Contacts between the two chains:
Residue E106 in the second protein contacts residue F81 in the first protein (closest heavy-atom distance 3.8 Å).
Residue A103 in the second protein interacts with residue Y74 in the first protein (closest heavy-atom distance 3.8 Å).
Residue L115 in the second protein interacts with residue R67 in the first protein (closest heavy-atom distance 4.0 Å).
Residue Y123 in the second protein is in contact with residue A58 in the first protein (closest heavy-atom distance 3.9 Å).
Residue Y144 in the second protein is in contact with residue P14 in the first protein (closest heavy-atom distance 3.6 Å).
Residue E114 in the second protein contacts residue I68 in the first protein (closest heavy-atom distance 3.3 Å).
Residue F131 in the second protein contacts residue F18 in the first protein (closest heavy-atom distance 3.7 Å).
Residue V99 in the second protein is in contact with residue D79 in the first protein (closest heavy-atom distance 3.2 Å).
Residue M127 in the second protein is in contact with residue A54 in the first protein (closest heavy-atom distance 3.7 Å).
Residue R107 in the second protein is in contact with residue F81 in the first protein (closest heavy-atom distance 4.0 Å).
Residue F131 in the second protein interacts with residue D42 in the first protein (closest heavy-atom distance 3.5 Å).
Residue S150 in the second protein contacts residue N9 in the first protein (closest heavy-atom distance 3.4 Å).
Residue R100 in the second protein is in contact with residue E76 in the first protein (closest heavy-atom distance 3.2 Å).
Residue L115 in the second protein interacts with residue I59 in the first protein (closest heavy-atom distance 4.0 Å).
Residue Y112 in the second protein contacts residue L55 in the first protein (closest heavy-atom distance 4.0 Å).
Residue F131 in the second protein interacts with residue E45 in the first protein (closest heavy-atom distance 3.6 Å).
Residue F140 in the second protein is in contact with residue Q52 in the first protein (closest heavy-atom distance 3.4 Å).
Residue A145 in the second protein contacts residue L8 in the first protein (closest heavy-atom distance 3.9 Å).
Residue A138 in the second protein is in contact with residue C46 in the first protein (closest heavy-atom distance 4.0 Å).
Residue R141 in the second protein interacts with residue R49 in the first protein (closest heavy-atom distance 2.7 Å).
Residue M110 in the second protein is in contact with residue P72 in the first protein (closest heavy-atom distance 3.6 Å).
Residue M127 in the second protein is in contact with residue A58 in the first protein (closest heavy-atom distance 3.9 Å).
Residue L115 in the second protein is in contact with residue E62 in the first protein (closest heavy-atom distance 3.2 Å).
Residue L111 in the second protein contacts residue L71 in the first protein (closest heavy-atom distance 3.7 Å).
Residue R130 in the second protein is in contact with residue R49 in the first protein (closest heavy-atom distance 3.4 Å).
Residue Y146 in the second protein interacts with residue L8 in the first protein (closest heavy-atom distance 3.3 Å).
Residue H132 in the second protein interacts with residue A38 in the first protein (closest heavy-atom distance 4.0 Å).
Residue R130 in the second protein interacts with residue E45 in the first protein (closest heavy-atom distance 2.8 Å).
Residue A138 in the second protein interacts with residue F18 in the first protein (closest heavy-atom distance 4.0 Å).
Residue I136 in the second protein interacts with residue F18 in the first protein (closest heavy-atom distance 3.6 Å).
Residue I136 in the second protein is in contact with residue R21 in the first protein (closest heavy-atom distance 3.9 Å).
Residue N149 in the second protein interacts with residue N9 in the first protein (closest heavy-atom distance 3.5 Å).
Residue D135 in the second protein interacts with residue R21 in the first protein (closest heavy-atom distance 2.7 Å).
Residue R107 in the second protein interacts with residue L71 in the first protein (closest heavy-atom distance 3.7 Å).
Residue V118 in the second protein interacts with residue E62 in the first protein (closest heavy-atom distance 3.5 Å).
Residue H132 in the second protein is in contact with residue E41 in the first protein (closest heavy-atom distance 2.9 Å).
Residue F131 in the second protein interacts with residue C46 in the first protein (closest heavy-atom distance 3.7 Å).
Residue K129 in the second protein is in contact with residue K51 in the first protein (closest heavy-atom distance 3.9 Å).
Residue I136 in the second protein is in contact with residue P17 in the first protein (closest heavy-atom distance 3.7 Å).
Residue E114 in the second protein is in contact with residue R67 in the first protein (closest heavy-atom distance 2.6 Å).
Residue V118 in the second protein interacts with residue R67 in the first protein (closest heavy-atom distance 3.8 Å).
Residue F140 in the second protein contacts residue Y53 in the first protein (closest heavy-atom distance 3.9 Å).
Residue H142 in the second protein contacts residue R49 in the first protein (closest heavy-atom distance 3.5 Å).
Residue F140 in the second protein contacts residue R49 in the first protein (closest heavy-atom distance 3.5 Å).
Residue L116 in the second protein is in contact with residue I59 in the first protein (closest heavy-atom distance 3.9 Å).
Residue Q133 in the second protein interacts with residue F18 in the first protein (closest heavy-atom distance 3.8 Å).
Residue A103 in the second protein is in contact with residue F81 in the first protein (closest heavy-atom distance 3.7 Å).
Residue Y112 in the second protein is in contact with residue I59 in the first protein (closest heavy-atom distance 3.5 Å).
Residue L115 in the second protein interacts with residue I68 in the first protein (closest heavy-atom distance 3.8 Å).
Residue L115 in the second protein contacts residue L63 in the first protein (closest heavy-atom distance 3.7 Å).
Residue Y144 in the second protein is in contact with residue L8 in the first protein (closest heavy-atom distance 3.6 Å).
Residue M127 in the second protein is in contact with residue L55 in the first protein (closest heavy-atom distance 3.7 Å).
Residue L116 in the second protein contacts residue L55 in the first protein (closest heavy-atom distance 3.8 Å).
Residue Q133 in the second protein interacts with residue Q39 in the first protein (closest heavy-atom distance 3.7 Å).
Residue H142 in the second protein is in contact with residue Y53 in the first protein (closest heavy-atom distance 3.6 Å).
Residue Q133 in the second protein interacts with residue D42 in the first protein (closest heavy-atom distance 2.7 Å).
Residue H132 in the second protein contacts residue D42 in the first protein (closest heavy-atom distance 2.6 Å).
Residue Q133 in the second protein interacts with residue R21 in the first protein (closest heavy-atom distance 3.4 Å).
Residue H119 in the second protein interacts with residue E62 in the first protein (closest heavy-atom distance 3.1 Å).
Residue R130 in the second protein is in contact with residue K51 in the first protein (closest heavy-atom distance 3.4 Å).

Sequence of the second protein:
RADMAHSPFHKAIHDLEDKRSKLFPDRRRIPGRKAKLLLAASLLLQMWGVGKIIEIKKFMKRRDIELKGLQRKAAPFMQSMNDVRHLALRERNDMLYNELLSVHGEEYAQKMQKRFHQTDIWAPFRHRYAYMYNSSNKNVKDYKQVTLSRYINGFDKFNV

These two protein chains interact to form a complex.

Sequence of the first protein:
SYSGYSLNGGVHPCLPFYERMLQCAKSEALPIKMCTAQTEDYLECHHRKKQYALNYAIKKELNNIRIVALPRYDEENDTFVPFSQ